Sequence of protein 2:
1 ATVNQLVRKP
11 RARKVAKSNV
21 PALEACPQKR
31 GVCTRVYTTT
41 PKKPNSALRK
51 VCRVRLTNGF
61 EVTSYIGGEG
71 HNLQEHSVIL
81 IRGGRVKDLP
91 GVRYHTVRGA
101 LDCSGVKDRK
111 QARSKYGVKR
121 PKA

Contacts between the two chains:
Residue E428 in protein 1 interacts with residue H76 in protein 2 (closest heavy-atom distance 4.5 Å).
Residue G431 in protein 1 is in contact with residue H76 in protein 2 (closest heavy-atom distance 4.8 Å).
Residue K439 in protein 1 is in contact with residue D102 in protein 2 (closest heavy-atom distance 5.0 Å).
Residue E428 in protein 1 is in contact with residue R55 in protein 2 (closest heavy-atom distance 4.6 Å).

Sequence of protein 1:
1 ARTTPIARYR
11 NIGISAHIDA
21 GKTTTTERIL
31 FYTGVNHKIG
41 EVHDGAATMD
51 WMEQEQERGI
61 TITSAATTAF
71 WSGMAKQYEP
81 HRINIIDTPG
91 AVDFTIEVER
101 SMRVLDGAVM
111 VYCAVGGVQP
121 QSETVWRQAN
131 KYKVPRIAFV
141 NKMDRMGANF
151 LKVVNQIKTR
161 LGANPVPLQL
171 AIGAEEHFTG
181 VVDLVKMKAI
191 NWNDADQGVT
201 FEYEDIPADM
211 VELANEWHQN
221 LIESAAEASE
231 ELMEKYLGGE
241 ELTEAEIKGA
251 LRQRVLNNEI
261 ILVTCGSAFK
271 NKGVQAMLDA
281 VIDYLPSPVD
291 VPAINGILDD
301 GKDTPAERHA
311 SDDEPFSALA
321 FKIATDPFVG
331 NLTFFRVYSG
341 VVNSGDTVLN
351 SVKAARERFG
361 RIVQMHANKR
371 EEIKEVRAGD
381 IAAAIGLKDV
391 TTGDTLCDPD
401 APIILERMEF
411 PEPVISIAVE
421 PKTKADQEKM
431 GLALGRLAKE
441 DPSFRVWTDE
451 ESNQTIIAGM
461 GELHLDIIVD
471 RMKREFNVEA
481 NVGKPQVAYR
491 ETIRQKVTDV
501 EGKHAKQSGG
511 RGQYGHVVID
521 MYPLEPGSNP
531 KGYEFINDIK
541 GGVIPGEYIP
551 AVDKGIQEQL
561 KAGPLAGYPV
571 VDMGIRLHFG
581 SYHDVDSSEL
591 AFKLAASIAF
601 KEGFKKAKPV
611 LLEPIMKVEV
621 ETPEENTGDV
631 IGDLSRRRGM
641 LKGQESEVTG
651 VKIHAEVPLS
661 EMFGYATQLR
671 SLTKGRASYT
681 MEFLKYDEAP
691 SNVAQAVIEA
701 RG

This data describes a binding interaction between two proteins.